Contacts between the two chains:
Residue L128 in chain A interacts with residue N92 in chain B (closest heavy-atom distance 4.3 Å).
Residue L128 in chain A contacts residue L90 in chain B (closest heavy-atom distance 3.8 Å).
Residue K125 in chain A is in contact with residue L90 in chain B (closest heavy-atom distance 4.7 Å).
Residue L128 in chain A interacts with residue H91 in chain B (closest heavy-atom distance 4.6 Å).

These two protein chains interact to form a complex.

Sequence of chain A:
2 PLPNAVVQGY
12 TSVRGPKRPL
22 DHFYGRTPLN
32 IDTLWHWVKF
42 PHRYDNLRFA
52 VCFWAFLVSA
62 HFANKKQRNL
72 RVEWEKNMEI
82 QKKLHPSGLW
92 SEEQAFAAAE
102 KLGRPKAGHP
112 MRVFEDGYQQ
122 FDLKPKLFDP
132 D

Sequence of chain B:
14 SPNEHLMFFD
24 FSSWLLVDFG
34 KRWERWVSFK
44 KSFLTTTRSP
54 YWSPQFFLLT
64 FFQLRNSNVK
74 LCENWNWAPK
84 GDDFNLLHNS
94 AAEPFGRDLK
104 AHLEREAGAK